Sequence of chain A:
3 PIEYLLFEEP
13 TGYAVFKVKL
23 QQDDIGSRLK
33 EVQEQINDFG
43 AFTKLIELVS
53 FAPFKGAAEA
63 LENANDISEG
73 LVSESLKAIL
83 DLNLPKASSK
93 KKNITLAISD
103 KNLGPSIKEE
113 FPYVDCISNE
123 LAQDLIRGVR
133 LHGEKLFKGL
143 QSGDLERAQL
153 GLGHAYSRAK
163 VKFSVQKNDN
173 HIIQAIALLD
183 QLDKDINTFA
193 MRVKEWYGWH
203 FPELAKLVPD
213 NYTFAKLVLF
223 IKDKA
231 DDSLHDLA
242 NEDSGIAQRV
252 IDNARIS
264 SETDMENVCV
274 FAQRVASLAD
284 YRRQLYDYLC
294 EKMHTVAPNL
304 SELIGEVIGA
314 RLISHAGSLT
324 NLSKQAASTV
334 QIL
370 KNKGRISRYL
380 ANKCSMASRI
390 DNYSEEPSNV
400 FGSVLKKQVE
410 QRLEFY

Sequence of chain B:
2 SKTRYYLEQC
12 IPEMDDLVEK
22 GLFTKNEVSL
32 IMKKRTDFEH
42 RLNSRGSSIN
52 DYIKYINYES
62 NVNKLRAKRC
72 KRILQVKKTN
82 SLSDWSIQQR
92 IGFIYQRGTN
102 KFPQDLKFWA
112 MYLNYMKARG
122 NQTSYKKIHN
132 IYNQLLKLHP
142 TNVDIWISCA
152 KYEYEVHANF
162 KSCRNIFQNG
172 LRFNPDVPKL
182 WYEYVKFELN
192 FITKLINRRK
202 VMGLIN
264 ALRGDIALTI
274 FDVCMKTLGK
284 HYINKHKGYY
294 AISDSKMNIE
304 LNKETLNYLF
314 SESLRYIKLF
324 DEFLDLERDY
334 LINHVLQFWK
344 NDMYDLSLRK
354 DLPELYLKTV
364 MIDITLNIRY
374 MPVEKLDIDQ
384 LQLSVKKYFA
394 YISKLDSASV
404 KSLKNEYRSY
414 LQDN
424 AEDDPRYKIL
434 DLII

Contacts between the two chains:
Residue K138 in chain B is in contact with residue L84 in chain A (closest heavy-atom distance 3.8 Å).
Residue P141 in chain B interacts with residue A54 in chain A (closest heavy-atom distance 3.9 Å).
Residue N101 in chain B interacts with residue E49 in chain A (closest heavy-atom distance 4.9 Å).
Residue F174 in chain B interacts with residue A80 in chain A (closest heavy-atom distance 3.3 Å).
Residue K138 in chain B contacts residue N85 in chain A (closest heavy-atom distance 3.4 Å).
Residue Y292 in chain B is in contact with residue A157 in chain A (closest heavy-atom distance 3.5 Å).
Residue K138 in chain B is in contact with residue F53 in chain A (closest heavy-atom distance 3.8 Å).
Residue K138 in chain B contacts residue S52 in chain A (closest heavy-atom distance 3.2 Å).
Residue L139 in chain B interacts with residue F53 in chain A (closest heavy-atom distance 3.6 Å).
Residue P141 in chain B is in contact with residue P55 in chain A (closest heavy-atom distance 4.6 Å).
Residue P141 in chain B interacts with residue F53 in chain A (closest heavy-atom distance 3.5 Å).
Residue R173 in chain B interacts with residue D83 in chain A (closest heavy-atom distance 3.2 Å).
Residue Q105 in chain B contacts residue G141 in chain A (closest heavy-atom distance 3.5 Å).
Residue H140 in chain B contacts residue L142 in chain A (closest heavy-atom distance 4.7 Å).
Residue Y293 in chain B is in contact with residue A157 in chain A (closest heavy-atom distance 2.3 Å).
Residue Y293 in chain B contacts residue H156 in chain A (closest heavy-atom distance 4.2 Å).
Residue P141 in chain B interacts with residue S52 in chain A (closest heavy-atom distance 4.8 Å).
Residue F174 in chain B is in contact with residue K57 in chain A (closest heavy-atom distance 4.3 Å).
Residue I295 in chain B is in contact with residue V167 in chain A (closest heavy-atom distance 3.5 Å).
Residue N287 in chain B is in contact with residue A60 in chain A (closest heavy-atom distance 3.3 Å).
Residue D177 in chain B contacts residue K57 in chain A (closest heavy-atom distance 4.6 Å).
Residue L137 in chain B contacts residue L84 in chain A (closest heavy-atom distance 3.7 Å).
Residue P104 in chain B contacts residue K140 in chain A (closest heavy-atom distance 3.7 Å).
Residue Y293 in chain B interacts with residue A161 in chain A (closest heavy-atom distance 3.1 Å).
Residue N101 in chain B is in contact with residue K140 in chain A (closest heavy-atom distance 2.8 Å).
Residue Y292 in chain B contacts residue A59 in chain A (closest heavy-atom distance 3.6 Å).
Residue R173 in chain B contacts residue K79 in chain A (closest heavy-atom distance 4.0 Å).
Residue W147 in chain B interacts with residue L84 in chain A (closest heavy-atom distance 4.4 Å).
Residue K288 in chain B interacts with residue A60 in chain A (closest heavy-atom distance 4.8 Å).
Residue Y292 in chain B is in contact with residue G153 in chain A (closest heavy-atom distance 4.0 Å).
Residue L139 in chain B contacts residue S52 in chain A (closest heavy-atom distance 4.6 Å).
Residue I295 in chain B interacts with residue S166 in chain A (closest heavy-atom distance 3.8 Å).
Residue Y293 in chain B contacts residue R160 in chain A (closest heavy-atom distance 3.2 Å).
Residue I295 in chain B interacts with residue Q168 in chain A (closest heavy-atom distance 4.6 Å).
Residue Q105 in chain B is in contact with residue L142 in chain A (closest heavy-atom distance 3.7 Å).
Residue F174 in chain B contacts residue I81 in chain A (closest heavy-atom distance 3.7 Å).
Residue H284 in chain B interacts with residue K57 in chain A (closest heavy-atom distance 4.2 Å).
Residue K138 in chain B interacts with residue V51 in chain A (closest heavy-atom distance 3.6 Å).
Residue T142 in chain B contacts residue P55 in chain A (closest heavy-atom distance 3.4 Å).
Residue I295 in chain B is in contact with residue F165 in chain A (closest heavy-atom distance 3.8 Å).
Residue Y293 in chain B is in contact with residue Y158 in chain A (closest heavy-atom distance 4.4 Å).
Residue Y292 in chain B is in contact with residue R160 in chain A (closest heavy-atom distance 4.9 Å).
Residue Q135 in chain B is in contact with residue V51 in chain A (closest heavy-atom distance 4.8 Å).
Residue Q105 in chain B interacts with residue K140 in chain A (closest heavy-atom distance 4.4 Å).
Residue K102 in chain B contacts residue K140 in chain A (closest heavy-atom distance 4.5 Å).
Residue L139 in chain B contacts residue L50 in chain A (closest heavy-atom distance 4.6 Å).
Residue F174 in chain B interacts with residue L84 in chain A (closest heavy-atom distance 3.5 Å).
Residue Y293 in chain B is in contact with residue L63 in chain A (closest heavy-atom distance 3.7 Å).
Residue F174 in chain B contacts residue S77 in chain A (closest heavy-atom distance 4.9 Å).
Residue G291 in chain B is in contact with residue A60 in chain A (closest heavy-atom distance 3.3 Å).
Residue N287 in chain B contacts residue E64 in chain A (closest heavy-atom distance 4.5 Å).
Residue L139 in chain B interacts with residue V51 in chain A (closest heavy-atom distance 3.8 Å).
Residue R173 in chain B interacts with residue E76 in chain A (closest heavy-atom distance 3.6 Å).
Residue L139 in chain B is in contact with residue L142 in chain A (closest heavy-atom distance 3.7 Å).
Residue Y292 in chain B interacts with residue L63 in chain A (closest heavy-atom distance 3.7 Å).
Residue F174 in chain B interacts with residue A54 in chain A (closest heavy-atom distance 4.1 Å).
Residue P104 in chain B is in contact with residue L142 in chain A (closest heavy-atom distance 3.2 Å).
Residue R173 in chain B contacts residue A80 in chain A (closest heavy-atom distance 3.9 Å).
Residue P176 in chain B contacts residue K57 in chain A (closest heavy-atom distance 4.4 Å).

The following describes two proteins that form a bound complex.